Sequence of chain B:
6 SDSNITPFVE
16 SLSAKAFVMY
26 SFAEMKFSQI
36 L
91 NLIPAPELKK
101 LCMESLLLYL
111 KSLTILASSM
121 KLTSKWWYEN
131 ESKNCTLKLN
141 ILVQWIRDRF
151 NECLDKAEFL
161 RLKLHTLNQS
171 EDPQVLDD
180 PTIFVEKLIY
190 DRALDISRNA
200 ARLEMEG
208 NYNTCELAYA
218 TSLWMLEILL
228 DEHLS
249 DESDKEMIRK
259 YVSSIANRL

Interface contacts:
Residue L137 in chain A interacts with residue A19 in chain B (closest heavy-atom distance 3.6 Å).
Residue I141 in chain A is in contact with residue L142 in chain B (closest heavy-atom distance 4.3 Å).
Residue L142 in chain A contacts residue I141 in chain B (closest heavy-atom distance 4.3 Å).
Residue K138 in chain A interacts with residue E15 in chain B (closest heavy-atom distance 3.5 Å).
Residue E15 in chain A contacts residue K138 in chain B (closest heavy-atom distance 4.6 Å).
Residue L137 in chain A contacts residue W221 in chain B (closest heavy-atom distance 3.5 Å).
Residue F22 in chain A contacts residue N140 in chain B (closest heavy-atom distance 3.6 Å).
Residue R149 in chain A contacts residue D148 in chain B (closest heavy-atom distance 3.0 Å).
Residue Y25 in chain A is in contact with residue Q144 in chain B (closest heavy-atom distance 4.0 Å).
Residue Q144 in chain A contacts residue R149 in chain B (closest heavy-atom distance 3.7 Å).
Residue W145 in chain A interacts with residue D148 in chain B (closest heavy-atom distance 4.4 Å).
Residue R149 in chain A interacts with residue R147 in chain B (closest heavy-atom distance 3.5 Å).
Residue L214 in chain A is in contact with residue L137 in chain B (closest heavy-atom distance 4.4 Å).
Residue R149 in chain A contacts residue Q144 in chain B (closest heavy-atom distance 3.9 Å).
Residue D148 in chain A is in contact with residue D148 in chain B (closest heavy-atom distance 2.7 Å).
Residue Q144 in chain A contacts residue W145 in chain B (closest heavy-atom distance 2.9 Å).
Residue N208 in chain A interacts with residue N134 in chain B (closest heavy-atom distance 2.9 Å).
Residue K138 in chain A contacts residue K138 in chain B (closest heavy-atom distance 3.5 Å).
Residue L137 in chain A contacts residue F22 in chain B (closest heavy-atom distance 3.6 Å).
Residue F22 in chain A interacts with residue Q144 in chain B (closest heavy-atom distance 3.5 Å).
Residue I141 in chain A interacts with residue W145 in chain B (closest heavy-atom distance 3.5 Å).
Residue Q144 in chain A is in contact with residue F22 in chain B (closest heavy-atom distance 3.5 Å).
Residue N140 in chain A interacts with residue F22 in chain B (closest heavy-atom distance 3.7 Å).
Residue A19 in chain A interacts with residue I141 in chain B (closest heavy-atom distance 4.8 Å).
Residue A19 in chain A contacts residue L137 in chain B (closest heavy-atom distance 3.9 Å).
Residue S18 in chain A is in contact with residue L137 in chain B (closest heavy-atom distance 4.7 Å).
Residue V23 in chain A contacts residue L137 in chain B (closest heavy-atom distance 4.2 Å).
Residue E152 in chain A is in contact with residue R147 in chain B (closest heavy-atom distance 4.8 Å).
Residue F22 in chain A contacts residue L137 in chain B (closest heavy-atom distance 3.8 Å).
Residue I141 in chain A is in contact with residue A19 in chain B (closest heavy-atom distance 4.5 Å).
Residue W145 in chain A contacts residue I141 in chain B (closest heavy-atom distance 3.5 Å).
Residue N210 in chain A contacts residue N134 in chain B (closest heavy-atom distance 3.6 Å).
Residue T211 in chain A interacts with residue N134 in chain B (closest heavy-atom distance 2.8 Å).
Residue S18 in chain A is in contact with residue I141 in chain B (closest heavy-atom distance 4.1 Å).
Residue R147 in chain A is in contact with residue R149 in chain B (closest heavy-atom distance 3.9 Å).
Residue D148 in chain A is in contact with residue R149 in chain B (closest heavy-atom distance 3.1 Å).
Residue L137 in chain A contacts residue V23 in chain B (closest heavy-atom distance 4.3 Å).
Residue L214 in chain A contacts residue T136 in chain B (closest heavy-atom distance 4.4 Å).
Residue I141 in chain A contacts residue F22 in chain B (closest heavy-atom distance 4.2 Å).
Residue C135 in chain A is in contact with residue L214 in chain B (closest heavy-atom distance 4.6 Å).
Residue F22 in chain A interacts with residue I141 in chain B (closest heavy-atom distance 4.0 Å).
Residue Q144 in chain A interacts with residue Y25 in chain B (closest heavy-atom distance 3.8 Å).
Residue I141 in chain A interacts with residue S18 in chain B (closest heavy-atom distance 4.2 Å).
Residue W145 in chain A interacts with residue W145 in chain B (closest heavy-atom distance 4.0 Å).
Residue W145 in chain A contacts residue Q144 in chain B (closest heavy-atom distance 2.8 Å).
Residue W221 in chain A contacts residue L137 in chain B (closest heavy-atom distance 4.3 Å).
Residue D148 in chain A interacts with residue W145 in chain B (closest heavy-atom distance 4.3 Å).
Residue L137 in chain A contacts residue S18 in chain B (closest heavy-atom distance 5.0 Å).
Residue L214 in chain A interacts with residue C135 in chain B (closest heavy-atom distance 3.5 Å).

Sequence of chain A:
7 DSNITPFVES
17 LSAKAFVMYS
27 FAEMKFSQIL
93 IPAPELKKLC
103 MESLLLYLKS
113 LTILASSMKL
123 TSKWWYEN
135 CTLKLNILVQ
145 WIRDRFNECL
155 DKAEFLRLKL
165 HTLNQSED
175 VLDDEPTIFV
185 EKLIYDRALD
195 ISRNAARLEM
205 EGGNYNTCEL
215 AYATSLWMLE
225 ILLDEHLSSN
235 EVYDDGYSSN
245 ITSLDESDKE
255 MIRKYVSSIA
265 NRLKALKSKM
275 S

This data describes a binding interaction between two proteins.